Interface contacts:
Residue K69 in chain B contacts residue E103 in chain A (closest heavy-atom distance 3.0 Å).
Residue D297 in chain B interacts with residue R92 in chain A (closest heavy-atom distance 2.7 Å).
Residue Y402 in chain B interacts with residue P123 in chain A (closest heavy-atom distance 2.8 Å).
Residue S98 in chain B interacts with residue D65 in chain A (closest heavy-atom distance 3.0 Å).
Residue D443 in chain B is in contact with residue R95 in chain A (closest heavy-atom distance 3.1 Å).
Residue C109 in chain B is in contact with residue I304 in chain A (closest heavy-atom distance 3.0 Å).
Residue L301 in chain B contacts residue Y97 in chain A (closest heavy-atom distance 3.1 Å).
Residue R171 in chain B is in contact with residue S194 in chain A (closest heavy-atom distance 2.9 Å).
Residue F195 in chain B is in contact with residue F195 in chain A (closest heavy-atom distance 3.3 Å).
Residue K187 in chain B interacts with residue S115 in chain A (closest heavy-atom distance 3.0 Å).
Residue T407 in chain B contacts residue V87 in chain A (closest heavy-atom distance 3.1 Å).
Residue R327 in chain B interacts with residue I304 in chain A (closest heavy-atom distance 3.0 Å).
Residue L301 in chain B is in contact with residue T96 in chain A (closest heavy-atom distance 3.2 Å).
Residue T407 in chain B interacts with residue I89 in chain A (closest heavy-atom distance 3.1 Å).
Residue R327 in chain B is in contact with residue S158 in chain A (closest heavy-atom distance 2.9 Å).
Residue D443 in chain B interacts with residue R88 in chain A (closest heavy-atom distance 3.3 Å).
Residue V87 in chain B contacts residue R405 in chain A (closest heavy-atom distance 2.9 Å).
Residue D443 in chain B contacts residue V87 in chain A (closest heavy-atom distance 3.3 Å).
Residue F195 in chain B interacts with residue R171 in chain A (closest heavy-atom distance 3.1 Å).
Residue E93 in chain B contacts residue T407 in chain A (closest heavy-atom distance 2.9 Å).
Residue I157 in chain B interacts with residue Y324 in chain A (closest heavy-atom distance 3.2 Å).
Residue S447 in chain B interacts with residue I89 in chain A (closest heavy-atom distance 3.2 Å).
Residue E103 in chain B interacts with residue K69 in chain A (closest heavy-atom distance 2.9 Å).
Residue I304 in chain B is in contact with residue C109 in chain A (closest heavy-atom distance 2.9 Å).
Residue G408 in chain B interacts with residue E93 in chain A (closest heavy-atom distance 3.2 Å).
Residue T407 in chain B interacts with residue E93 in chain A (closest heavy-atom distance 2.6 Å).
Residue H101 in chain B contacts residue N335 in chain A (closest heavy-atom distance 2.9 Å).
Residue Y270 in chain B interacts with residue E91 in chain A (closest heavy-atom distance 3.2 Å).
Residue E103 in chain B interacts with residue L104 in chain A (closest heavy-atom distance 3.1 Å).
Residue S339 in chain B contacts residue H101 in chain A (closest heavy-atom distance 2.8 Å).
Residue S158 in chain B contacts residue P325 in chain A (closest heavy-atom distance 2.8 Å).
Residue R405 in chain B interacts with residue V87 in chain A (closest heavy-atom distance 3.2 Å).
Residue L104 in chain B interacts with residue N335 in chain A (closest heavy-atom distance 3.2 Å).
Residue D65 in chain B interacts with residue S98 in chain A (closest heavy-atom distance 2.7 Å).
Residue R88 in chain B contacts residue D443 in chain A (closest heavy-atom distance 3.3 Å).
Residue G90 in chain B interacts with residue G408 in chain A (closest heavy-atom distance 3.2 Å).
Residue S86 in chain B interacts with residue R405 in chain A (closest heavy-atom distance 3.2 Å).
Residue K191 in chain B contacts residue L322 in chain A (closest heavy-atom distance 2.6 Å).
Residue V87 in chain B is in contact with residue T407 in chain A (closest heavy-atom distance 3.1 Å).
Residue I89 in chain B interacts with residue T407 in chain A (closest heavy-atom distance 3.2 Å).
Residue P409 in chain B contacts residue I89 in chain A (closest heavy-atom distance 3.2 Å).
Residue H110 in chain B contacts residue I304 in chain A (closest heavy-atom distance 3.2 Å).
Residue R171 in chain B interacts with residue F195 in chain A (closest heavy-atom distance 3.0 Å).
Residue E91 in chain B interacts with residue F242 in chain A (closest heavy-atom distance 3.2 Å).
Residue L301 in chain B contacts residue R95 in chain A (closest heavy-atom distance 3.2 Å).
Residue K85 in chain B contacts residue R405 in chain A (closest heavy-atom distance 2.8 Å).
Residue Y97 in chain B is in contact with residue N347 in chain A (closest heavy-atom distance 3.1 Å).
Residue G116 in chain B contacts residue K191 in chain A (closest heavy-atom distance 2.6 Å).
Residue N434 in chain B contacts residue I89 in chain A (closest heavy-atom distance 2.9 Å).
Residue Y97 in chain B interacts with residue S342 in chain A (closest heavy-atom distance 3.2 Å).
Residue R405 in chain B interacts with residue K85 in chain A (closest heavy-atom distance 3.3 Å).
Residue H101 in chain B is in contact with residue L301 in chain A (closest heavy-atom distance 3.3 Å).
Residue N335 in chain B contacts residue H101 in chain A (closest heavy-atom distance 3.3 Å).
Residue L322 in chain B interacts with residue K191 in chain A (closest heavy-atom distance 3.1 Å).
Residue N347 in chain B interacts with residue Y97 in chain A (closest heavy-atom distance 3.3 Å).
Residue R405 in chain B is in contact with residue D83 in chain A (closest heavy-atom distance 3.2 Å).
Residue R92 in chain B is in contact with residue D297 in chain A (closest heavy-atom distance 2.8 Å).
Residue I89 in chain B interacts with residue N434 in chain A (closest heavy-atom distance 3.0 Å).
Residue V87 in chain B contacts residue D443 in chain A (closest heavy-atom distance 3.2 Å).
Residue H101 in chain B is in contact with residue S339 in chain A (closest heavy-atom distance 2.9 Å).

These two protein chains interact to form a complex.

Sequence of chain B:
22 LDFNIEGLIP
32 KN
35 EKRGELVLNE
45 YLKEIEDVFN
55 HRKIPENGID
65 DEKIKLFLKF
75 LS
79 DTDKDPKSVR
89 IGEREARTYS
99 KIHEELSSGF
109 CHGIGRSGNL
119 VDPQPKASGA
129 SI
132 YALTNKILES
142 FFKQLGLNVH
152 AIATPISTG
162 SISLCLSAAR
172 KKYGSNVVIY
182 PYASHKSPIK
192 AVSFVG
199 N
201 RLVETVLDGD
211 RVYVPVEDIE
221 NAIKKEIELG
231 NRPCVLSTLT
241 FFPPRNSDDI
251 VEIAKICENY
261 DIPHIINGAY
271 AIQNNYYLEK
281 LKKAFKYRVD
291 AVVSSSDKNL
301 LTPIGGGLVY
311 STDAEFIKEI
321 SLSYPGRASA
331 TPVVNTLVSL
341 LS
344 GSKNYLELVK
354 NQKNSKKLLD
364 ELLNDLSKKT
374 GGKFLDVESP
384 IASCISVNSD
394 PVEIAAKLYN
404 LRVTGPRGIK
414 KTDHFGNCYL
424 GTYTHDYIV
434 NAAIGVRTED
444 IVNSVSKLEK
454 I

Sequence of chain A:
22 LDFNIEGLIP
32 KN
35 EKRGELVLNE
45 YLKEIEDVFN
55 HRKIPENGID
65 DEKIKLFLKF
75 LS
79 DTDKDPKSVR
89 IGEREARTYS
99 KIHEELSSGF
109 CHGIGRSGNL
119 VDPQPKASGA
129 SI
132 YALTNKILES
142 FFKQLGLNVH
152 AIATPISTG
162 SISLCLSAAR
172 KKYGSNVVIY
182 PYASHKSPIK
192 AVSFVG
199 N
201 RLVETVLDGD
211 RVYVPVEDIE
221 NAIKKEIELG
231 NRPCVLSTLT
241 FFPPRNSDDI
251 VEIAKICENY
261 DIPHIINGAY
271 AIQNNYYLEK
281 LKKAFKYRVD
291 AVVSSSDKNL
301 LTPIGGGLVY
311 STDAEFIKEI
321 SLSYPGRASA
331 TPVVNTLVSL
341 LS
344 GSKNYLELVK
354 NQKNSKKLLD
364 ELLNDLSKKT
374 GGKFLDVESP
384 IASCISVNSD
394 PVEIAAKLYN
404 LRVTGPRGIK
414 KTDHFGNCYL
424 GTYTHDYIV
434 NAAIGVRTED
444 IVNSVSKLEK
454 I